Sequence of the first protein:
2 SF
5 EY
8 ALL

Sequence of the second protein:
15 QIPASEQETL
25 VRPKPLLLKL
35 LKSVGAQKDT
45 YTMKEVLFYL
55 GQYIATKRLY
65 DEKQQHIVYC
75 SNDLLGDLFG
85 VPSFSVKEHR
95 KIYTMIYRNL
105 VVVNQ

Contacts between the two chains:
Residue Y97 in the second protein is in contact with residue L10 in the first protein (closest heavy-atom distance 2.8 Å).
Residue Q69 in the second protein contacts residue F3 in the first protein (closest heavy-atom distance 2.8 Å).
Residue I16 in the second protein interacts with residue L10 in the first protein (closest heavy-atom distance 3.7 Å).
Residue A59 in the second protein is in contact with residue F3 in the first protein (closest heavy-atom distance 4.2 Å).
Residue Q69 in the second protein is in contact with residue Y6 in the first protein (closest heavy-atom distance 3.8 Å).
Residue V90 in the second protein is in contact with residue L10 in the first protein (closest heavy-atom distance 4.3 Å).
Residue H93 in the second protein interacts with residue L10 in the first protein (closest heavy-atom distance 3.6 Å).
Residue Q15 in the second protein interacts with residue L9 in the first protein (closest heavy-atom distance 3.6 Å).
Residue V90 in the second protein interacts with residue F3 in the first protein (closest heavy-atom distance 3.7 Å).
Residue Q15 in the second protein is in contact with residue L10 in the first protein (closest heavy-atom distance 3.6 Å).
Residue L51 in the second protein interacts with residue L10 in the first protein (closest heavy-atom distance 3.9 Å).
Residue Q68 in the second protein contacts residue Y6 in the first protein (closest heavy-atom distance 5.0 Å).
Residue I96 in the second protein interacts with residue L10 in the first protein (closest heavy-atom distance 4.1 Å).
Residue V90 in the second protein interacts with residue Y6 in the first protein (closest heavy-atom distance 3.4 Å).
Residue Y64 in the second protein contacts residue F3 in the first protein (closest heavy-atom distance 3.8 Å).
Residue G55 in the second protein interacts with residue F3 in the first protein (closest heavy-atom distance 3.6 Å).
Residue K91 in the second protein contacts residue Y6 in the first protein (closest heavy-atom distance 3.7 Å).
Residue V72 in the second protein contacts residue F3 in the first protein (closest heavy-atom distance 4.1 Å).
Residue I58 in the second protein contacts residue F3 in the first protein (closest heavy-atom distance 3.3 Å).
Residue Q69 in the second protein contacts residue S2 in the first protein (closest heavy-atom distance 3.4 Å).
Residue H70 in the second protein is in contact with residue Y6 in the first protein (closest heavy-atom distance 3.5 Å).
Residue H93 in the second protein interacts with residue L9 in the first protein (closest heavy-atom distance 3.6 Å).
Residue Y97 in the second protein interacts with residue L9 in the first protein (closest heavy-atom distance 5.0 Å).
Residue H93 in the second protein is in contact with residue Y6 in the first protein (closest heavy-atom distance 4.6 Å).

This data describes a binding interaction between two proteins.